Sequence of protein 2:
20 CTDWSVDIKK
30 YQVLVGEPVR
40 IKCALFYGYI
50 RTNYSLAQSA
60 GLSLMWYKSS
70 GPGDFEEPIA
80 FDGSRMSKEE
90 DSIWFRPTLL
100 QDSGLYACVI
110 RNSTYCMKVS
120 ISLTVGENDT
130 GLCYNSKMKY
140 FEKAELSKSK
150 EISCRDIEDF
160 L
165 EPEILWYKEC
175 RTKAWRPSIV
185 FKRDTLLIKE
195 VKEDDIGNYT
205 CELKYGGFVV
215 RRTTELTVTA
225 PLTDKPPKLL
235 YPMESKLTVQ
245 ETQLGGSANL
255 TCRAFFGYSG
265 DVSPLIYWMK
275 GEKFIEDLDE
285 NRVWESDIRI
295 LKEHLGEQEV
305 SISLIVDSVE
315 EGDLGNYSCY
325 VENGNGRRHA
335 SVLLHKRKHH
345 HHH

Contacts between the two chains:
Residue E259 in protein 1 contacts residue Y53 in protein 2 (closest heavy-atom distance 4.0 Å).
Residue R169 in protein 1 contacts residue W23 in protein 2 (closest heavy-atom distance 3.8 Å).
Residue R71 in protein 1 contacts residue F278 in protein 2 (closest heavy-atom distance 3.1 Å).
Residue Y246 in protein 1 contacts residue W65 in protein 2 (closest heavy-atom distance 3.8 Å).
Residue G289 in protein 1 interacts with residue R110 in protein 2 (closest heavy-atom distance 4.3 Å).
Residue R169 in protein 1 contacts residue D26 in protein 2 (closest heavy-atom distance 2.2 Å).
Residue P243 in protein 1 contacts residue F74 in protein 2 (closest heavy-atom distance 3.3 Å).
Residue S286 in protein 1 interacts with residue R110 in protein 2 (closest heavy-atom distance 2.6 Å).
Residue V290 in protein 1 is in contact with residue R110 in protein 2 (closest heavy-atom distance 3.4 Å).
Residue E161 in protein 1 is in contact with residue R50 in protein 2 (closest heavy-atom distance 3.5 Å).
Residue M285 in protein 1 contacts residue S62 in protein 2 (closest heavy-atom distance 3.9 Å).
Residue Y246 in protein 1 interacts with residue M64 in protein 2 (closest heavy-atom distance 3.3 Å).
Residue G170 in protein 1 interacts with residue W23 in protein 2 (closest heavy-atom distance 4.0 Å).
Residue D260 in protein 1 contacts residue E89 in protein 2 (closest heavy-atom distance 4.0 Å).
Residue P243 in protein 1 contacts residue P77 in protein 2 (closest heavy-atom distance 3.8 Å).
Residue M285 in protein 1 contacts residue R110 in protein 2 (closest heavy-atom distance 4.2 Å).
Residue T287 in protein 1 is in contact with residue R110 in protein 2 (closest heavy-atom distance 3.3 Å).
Residue D260 in protein 1 contacts residue K87 in protein 2 (closest heavy-atom distance 3.4 Å).
Residue L126 in protein 1 contacts residue V25 in protein 2 (closest heavy-atom distance 3.0 Å).
Residue M110 in protein 1 contacts residue I27 in protein 2 (closest heavy-atom distance 4.1 Å).
Residue D109 in protein 1 is in contact with residue I27 in protein 2 (closest heavy-atom distance 3.6 Å).
Residue R97 in protein 1 is in contact with residue L269 in protein 2 (closest heavy-atom distance 3.2 Å).
Residue T166 in protein 1 interacts with residue Y46 in protein 2 (closest heavy-atom distance 4.2 Å).
Residue R71 in protein 1 interacts with residue E280 in protein 2 (closest heavy-atom distance 2.1 Å).
Residue S286 in protein 1 interacts with residue Y66 in protein 2 (closest heavy-atom distance 3.9 Å).
Residue P243 in protein 1 is in contact with residue E75 in protein 2 (closest heavy-atom distance 3.5 Å).
Residue R213 in protein 1 interacts with residue F74 in protein 2 (closest heavy-atom distance 3.7 Å).
Residue M285 in protein 1 interacts with residue Y66 in protein 2 (closest heavy-atom distance 4.0 Å).
Residue I264 in protein 1 contacts residue I78 in protein 2 (closest heavy-atom distance 3.9 Å).
Residue E259 in protein 1 contacts residue Q57 in protein 2 (closest heavy-atom distance 3.2 Å).
Residue L126 in protein 1 contacts residue W23 in protein 2 (closest heavy-atom distance 3.2 Å).
Residue R169 in protein 1 is in contact with residue Y48 in protein 2 (closest heavy-atom distance 2.7 Å).
Residue T124 in protein 1 is in contact with residue D22 in protein 2 (closest heavy-atom distance 3.3 Å).
Residue R68 in protein 1 contacts residue E280 in protein 2 (closest heavy-atom distance 2.8 Å).
Residue E161 in protein 1 contacts residue Y48 in protein 2 (closest heavy-atom distance 3.6 Å).
Residue S242 in protein 1 interacts with residue F74 in protein 2 (closest heavy-atom distance 3.1 Å).
Residue I163 in protein 1 contacts residue I49 in protein 2 (closest heavy-atom distance 4.1 Å).
Residue D260 in protein 1 contacts residue Y53 in protein 2 (closest heavy-atom distance 2.9 Å).
Residue Y246 in protein 1 interacts with residue P77 in protein 2 (closest heavy-atom distance 3.3 Å).
Residue M244 in protein 1 contacts residue P77 in protein 2 (closest heavy-atom distance 3.4 Å).
Residue E161 in protein 1 contacts residue G47 in protein 2 (closest heavy-atom distance 3.7 Å).
Residue I163 in protein 1 contacts residue R50 in protein 2 (closest heavy-atom distance 4.0 Å).
Residue S162 in protein 1 is in contact with residue R50 in protein 2 (closest heavy-atom distance 3.4 Å).
Residue E259 in protein 1 is in contact with residue K87 in protein 2 (closest heavy-atom distance 3.4 Å).
Residue D99 in protein 1 contacts residue V266 in protein 2 (closest heavy-atom distance 3.4 Å).
Residue Y246 in protein 1 is in contact with residue I78 in protein 2 (closest heavy-atom distance 3.6 Å).
Residue T166 in protein 1 interacts with residue G47 in protein 2 (closest heavy-atom distance 3.7 Å).
Residue D260 in protein 1 is in contact with residue Q57 in protein 2 (closest heavy-atom distance 4.0 Å).
Residue L126 in protein 1 interacts with residue S24 in protein 2 (closest heavy-atom distance 4.3 Å).
Residue A171 in protein 1 interacts with residue W23 in protein 2 (closest heavy-atom distance 4.2 Å).
Residue I163 in protein 1 contacts residue G47 in protein 2 (closest heavy-atom distance 3.6 Å).
Residue M110 in protein 1 interacts with residue K29 in protein 2 (closest heavy-atom distance 3.2 Å).
Residue T287 in protein 1 is in contact with residue C20 in protein 2 (closest heavy-atom distance 4.2 Å).
Residue E259 in protein 1 contacts residue L63 in protein 2 (closest heavy-atom distance 4.1 Å).
Residue S160 in protein 1 contacts residue Y48 in protein 2 (closest heavy-atom distance 4.2 Å).
Residue E259 in protein 1 is in contact with residue L61 in protein 2 (closest heavy-atom distance 3.2 Å).
Residue P243 in protein 1 interacts with residue Y66 in protein 2 (closest heavy-atom distance 3.7 Å).
Residue R169 in protein 1 is in contact with residue I27 in protein 2 (closest heavy-atom distance 3.1 Å).
Residue T287 in protein 1 contacts residue Y66 in protein 2 (closest heavy-atom distance 4.1 Å).
Residue I264 in protein 1 interacts with residue P77 in protein 2 (closest heavy-atom distance 2.9 Å).

Sequence of protein 1:
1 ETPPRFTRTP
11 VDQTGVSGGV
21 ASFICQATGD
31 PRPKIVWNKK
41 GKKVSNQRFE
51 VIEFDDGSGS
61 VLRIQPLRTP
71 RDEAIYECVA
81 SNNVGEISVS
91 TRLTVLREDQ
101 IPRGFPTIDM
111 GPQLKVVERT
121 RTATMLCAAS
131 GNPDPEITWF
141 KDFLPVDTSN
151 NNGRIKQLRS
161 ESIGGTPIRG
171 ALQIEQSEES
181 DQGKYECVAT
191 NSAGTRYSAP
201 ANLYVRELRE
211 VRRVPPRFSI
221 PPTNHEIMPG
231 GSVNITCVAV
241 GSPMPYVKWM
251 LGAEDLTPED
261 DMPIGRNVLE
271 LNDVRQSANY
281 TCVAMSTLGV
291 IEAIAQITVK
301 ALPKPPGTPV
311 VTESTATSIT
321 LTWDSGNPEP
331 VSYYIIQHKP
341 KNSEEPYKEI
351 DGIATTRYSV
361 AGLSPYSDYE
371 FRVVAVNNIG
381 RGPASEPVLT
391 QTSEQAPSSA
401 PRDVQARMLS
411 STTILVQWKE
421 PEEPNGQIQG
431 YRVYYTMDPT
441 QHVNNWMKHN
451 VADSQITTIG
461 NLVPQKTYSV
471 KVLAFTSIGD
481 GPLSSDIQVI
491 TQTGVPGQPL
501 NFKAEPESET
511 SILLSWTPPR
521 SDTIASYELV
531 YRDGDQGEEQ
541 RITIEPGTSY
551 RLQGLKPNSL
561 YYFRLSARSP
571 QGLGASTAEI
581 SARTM

The following describes two proteins that form a bound complex.